These two protein chains interact to form a complex.

Sequence of protein 2:
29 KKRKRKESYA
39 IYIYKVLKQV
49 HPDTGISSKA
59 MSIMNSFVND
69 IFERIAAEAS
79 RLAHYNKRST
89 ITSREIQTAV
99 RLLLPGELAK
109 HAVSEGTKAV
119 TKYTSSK

Sequence of protein 1:
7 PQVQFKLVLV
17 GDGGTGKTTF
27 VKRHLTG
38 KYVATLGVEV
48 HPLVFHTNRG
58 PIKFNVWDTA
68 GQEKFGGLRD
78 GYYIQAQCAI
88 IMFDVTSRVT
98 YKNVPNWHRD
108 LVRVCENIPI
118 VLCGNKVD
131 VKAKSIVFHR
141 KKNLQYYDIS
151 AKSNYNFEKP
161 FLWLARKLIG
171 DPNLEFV

Residue-level contacts at the interface:
Residue A41 in protein 1 contacts residue S123 in protein 2 (closest heavy-atom distance 4.2 Å).
Residue T42 in protein 1 contacts residue S123 in protein 2 (closest heavy-atom distance 4.5 Å).
Residue Y39 in protein 1 is in contact with residue T119 in protein 2 (closest heavy-atom distance 3.2 Å).
Residue L43 in protein 1 contacts residue S123 in protein 2 (closest heavy-atom distance 4.5 Å).
Residue G44 in protein 1 interacts with residue T119 in protein 2 (closest heavy-atom distance 4.1 Å).